These two protein chains interact to form a complex.

Residue-level contacts at the interface:
Residue K68 in the first protein contacts residue W4 in the second protein (closest heavy-atom distance 3.5 Å).
Residue V350 in the first protein is in contact with residue I11 in the second protein (closest heavy-atom distance 3.8 Å).
Residue L56 in the first protein contacts residue L15 in the second protein (closest heavy-atom distance 4.8 Å).
Residue Q242 in the first protein is in contact with residue M3 in the second protein (closest heavy-atom distance 3.8 Å).
Residue V358 in the first protein interacts with residue R6 in the second protein (closest heavy-atom distance 3.8 Å).
Residue L67 in the first protein interacts with residue W4 in the second protein (closest heavy-atom distance 4.3 Å).
Residue F71 in the first protein is in contact with residue M3 in the second protein (closest heavy-atom distance 3.1 Å).
Residue Q362 in the first protein contacts residue M3 in the second protein (closest heavy-atom distance 3.6 Å).
Residue E346 in the first protein interacts with residue I11 in the second protein (closest heavy-atom distance 3.3 Å).
Residue A55 in the first protein contacts residue K12 in the second protein (closest heavy-atom distance 4.7 Å).
Residue T349 in the first protein is in contact with residue I10 in the second protein (closest heavy-atom distance 4.9 Å).
Residue L64 in the first protein is in contact with residue W4 in the second protein (closest heavy-atom distance 4.1 Å).
Residue D75 in the first protein is in contact with residue S2 in the second protein (closest heavy-atom distance 3.9 Å).
Residue E346 in the first protein contacts residue I10 in the second protein (closest heavy-atom distance 4.5 Å).
Residue N363 in the first protein interacts with residue M3 in the second protein (closest heavy-atom distance 3.0 Å).
Residue E346 in the first protein is in contact with residue L15 in the second protein (closest heavy-atom distance 3.4 Å).
Residue L354 in the first protein contacts residue R6 in the second protein (closest heavy-atom distance 3.3 Å).
Residue V350 in the first protein interacts with residue I10 in the second protein (closest heavy-atom distance 4.0 Å).
Residue L56 in the first protein interacts with residue W4 in the second protein (closest heavy-atom distance 4.8 Å).
Residue F240 in the first protein contacts residue M3 in the second protein (closest heavy-atom distance 4.1 Å).
Residue Q362 in the first protein is in contact with residue S2 in the second protein (closest heavy-atom distance 3.9 Å).
Residue N363 in the first protein interacts with residue W4 in the second protein (closest heavy-atom distance 4.8 Å).
Residue A72 in the first protein contacts residue W4 in the second protein (closest heavy-atom distance 3.6 Å).
Residue R58 in the first protein contacts residue L15 in the second protein (closest heavy-atom distance 3.5 Å).
Residue L56 in the first protein interacts with residue K12 in the second protein (closest heavy-atom distance 4.7 Å).
Residue L354 in the first protein contacts residue V7 in the second protein (closest heavy-atom distance 4.3 Å).
Residue L67 in the first protein is in contact with residue I11 in the second protein (closest heavy-atom distance 3.9 Å).
Residue L56 in the first protein contacts residue I11 in the second protein (closest heavy-atom distance 3.6 Å).
Residue V358 in the first protein contacts residue M3 in the second protein (closest heavy-atom distance 4.1 Å).
Residue A361 in the first protein contacts residue S2 in the second protein (closest heavy-atom distance 5.0 Å).
Residue L354 in the first protein contacts residue M3 in the second protein (closest heavy-atom distance 4.0 Å).
Residue V350 in the first protein interacts with residue V7 in the second protein (closest heavy-atom distance 4.0 Å).
Residue L56 in the first protein is in contact with residue K8 in the second protein (closest heavy-atom distance 4.1 Å).
Residue A361 in the first protein contacts residue A1 in the second protein (closest heavy-atom distance 4.7 Å).
Residue L59 in the first protein contacts residue I11 in the second protein (closest heavy-atom distance 4.2 Å).
Residue E346 in the first protein contacts residue S14 in the second protein (closest heavy-atom distance 3.4 Å).
Residue S353 in the first protein contacts residue I10 in the second protein (closest heavy-atom distance 3.9 Å).
Residue Q362 in the first protein interacts with residue R6 in the second protein (closest heavy-atom distance 3.8 Å).
Residue N363 in the first protein interacts with residue A1 in the second protein (closest heavy-atom distance 4.6 Å).
Residue D75 in the first protein is in contact with residue W4 in the second protein (closest heavy-atom distance 3.3 Å).
Residue F76 in the first protein interacts with residue W4 in the second protein (closest heavy-atom distance 4.1 Å).
Residue P355 in the first protein contacts residue R6 in the second protein (closest heavy-atom distance 3.4 Å).
Residue A55 in the first protein interacts with residue L15 in the second protein (closest heavy-atom distance 4.1 Å).
Residue D75 in the first protein contacts residue M3 in the second protein (closest heavy-atom distance 4.0 Å).
Residue Q362 in the first protein is in contact with residue A1 in the second protein (closest heavy-atom distance 3.6 Å).
Residue T349 in the first protein is in contact with residue S14 in the second protein (closest heavy-atom distance 3.7 Å).
Residue N363 in the first protein interacts with residue S2 in the second protein (closest heavy-atom distance 2.9 Å).
Residue V342 in the first protein is in contact with residue L15 in the second protein (closest heavy-atom distance 4.1 Å).
Residue F71 in the first protein is in contact with residue V7 in the second protein (closest heavy-atom distance 3.9 Å).
Residue L354 in the first protein interacts with residue I10 in the second protein (closest heavy-atom distance 4.0 Å).
Residue A72 in the first protein is in contact with residue M3 in the second protein (closest heavy-atom distance 3.6 Å).

Sequence of the second protein:
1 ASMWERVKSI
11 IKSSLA

Sequence of the first protein:
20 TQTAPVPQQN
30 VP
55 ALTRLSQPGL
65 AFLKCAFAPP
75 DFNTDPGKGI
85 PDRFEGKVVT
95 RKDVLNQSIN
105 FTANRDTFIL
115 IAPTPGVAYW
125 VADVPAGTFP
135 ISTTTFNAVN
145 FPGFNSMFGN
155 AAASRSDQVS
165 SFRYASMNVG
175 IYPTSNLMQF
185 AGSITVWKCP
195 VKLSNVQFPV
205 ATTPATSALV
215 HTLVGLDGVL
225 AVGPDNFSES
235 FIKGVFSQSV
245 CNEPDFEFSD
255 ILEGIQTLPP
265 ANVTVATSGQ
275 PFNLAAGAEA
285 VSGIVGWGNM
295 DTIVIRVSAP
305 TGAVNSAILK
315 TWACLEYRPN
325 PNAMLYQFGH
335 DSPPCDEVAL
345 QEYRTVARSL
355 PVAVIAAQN